Sequence of chain B:
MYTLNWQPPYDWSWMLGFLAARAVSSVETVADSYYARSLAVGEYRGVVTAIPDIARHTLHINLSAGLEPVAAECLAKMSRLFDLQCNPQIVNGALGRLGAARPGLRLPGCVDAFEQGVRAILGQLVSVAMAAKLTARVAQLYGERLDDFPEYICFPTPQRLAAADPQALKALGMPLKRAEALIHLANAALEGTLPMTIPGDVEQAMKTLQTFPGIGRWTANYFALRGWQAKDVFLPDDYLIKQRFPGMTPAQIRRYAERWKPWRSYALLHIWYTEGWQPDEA

Contacts between the two chains:
Residue L4 in chain B is in contact with residue A72 in chain A (closest heavy-atom distance 4.1 Å).
Residue A189 in chain B interacts with residue P199 in chain A (closest heavy-atom distance 4.5 Å).
Residue G192 in chain B interacts with residue G192 in chain A (closest heavy-atom distance 4.6 Å).
Residue V70 in chain B interacts with residue Q85 in chain A (closest heavy-atom distance 4.1 Å).
Residue A189 in chain B interacts with residue G200 in chain A (closest heavy-atom distance 3.9 Å).
Residue M196 in chain B contacts residue T197 in chain A (closest heavy-atom distance 3.6 Å).
Residue E73 in chain B interacts with residue R80 in chain A (closest heavy-atom distance 3.0 Å).
Residue A205 in chain B is in contact with residue E191 in chain A (closest heavy-atom distance 3.9 Å).
Residue Q159 in chain B interacts with residue G200 in chain A (closest heavy-atom distance 4.2 Å).
Residue T197 in chain B interacts with residue M196 in chain A (closest heavy-atom distance 3.4 Å).
Residue E191 in chain B contacts residue Q204 in chain A (closest heavy-atom distance 2.6 Å).
Residue P69 in chain B contacts residue L84 in chain A (closest heavy-atom distance 4.3 Å).
Residue G192 in chain B is in contact with residue P199 in chain A (closest heavy-atom distance 3.9 Å).
Residue D201 in chain B interacts with residue L190 in chain A (closest heavy-atom distance 2.8 Å).
Residue Q85 in chain B interacts with residue P69 in chain A (closest heavy-atom distance 3.2 Å).
Residue A76 in chain B contacts residue A72 in chain A (closest heavy-atom distance 3.5 Å).
Residue A76 in chain B is in contact with residue A76 in chain A (closest heavy-atom distance 3.6 Å).
Residue P199 in chain B is in contact with residue G192 in chain A (closest heavy-atom distance 3.9 Å).
Residue E73 in chain B contacts residue A76 in chain A (closest heavy-atom distance 4.1 Å).
Residue L75 in chain B contacts residue L75 in chain A (closest heavy-atom distance 4.7 Å).
Residue P199 in chain B interacts with residue E191 in chain A (closest heavy-atom distance 4.4 Å).
Residue G192 in chain B is in contact with residue P195 in chain A (closest heavy-atom distance 3.3 Å).
Residue G200 in chain B is in contact with residue Q159 in chain A (closest heavy-atom distance 4.1 Å).
Residue L84 in chain B contacts residue P69 in chain A (closest heavy-atom distance 3.9 Å).
Residue Q85 in chain B contacts residue Y44 in chain A (closest heavy-atom distance 2.8 Å).
Residue E191 in chain B contacts residue P199 in chain A (closest heavy-atom distance 4.2 Å).
Residue T3 in chain B is in contact with residue Y2 in chain A (closest heavy-atom distance 4.3 Å).
Residue L190 in chain B contacts residue P199 in chain A (closest heavy-atom distance 3.7 Å).
Residue P69 in chain B is in contact with residue Q85 in chain A (closest heavy-atom distance 3.3 Å).
Residue P199 in chain B contacts residue A189 in chain A (closest heavy-atom distance 4.4 Å).
Residue Q85 in chain B is in contact with residue V70 in chain A (closest heavy-atom distance 3.8 Å).
Residue A72 in chain B contacts residue S79 in chain A (closest heavy-atom distance 3.5 Å).
Residue A72 in chain B is in contact with residue A76 in chain A (closest heavy-atom distance 3.5 Å).
Residue Y2 in chain B interacts with residue T3 in chain A (closest heavy-atom distance 4.3 Å).
Residue Y44 in chain B interacts with residue Q85 in chain A (closest heavy-atom distance 2.7 Å).
Residue L190 in chain B is in contact with residue G200 in chain A (closest heavy-atom distance 3.3 Å).
Residue G192 in chain B interacts with residue T193 in chain A (closest heavy-atom distance 4.5 Å).
Residue T208 in chain B interacts with residue E191 in chain A (closest heavy-atom distance 4.4 Å).
Residue E191 in chain B interacts with residue P195 in chain A (closest heavy-atom distance 4.5 Å).
Residue Q204 in chain B is in contact with residue E191 in chain A (closest heavy-atom distance 4.0 Å).
Residue A72 in chain B is in contact with residue L4 in chain A (closest heavy-atom distance 3.9 Å).
Residue N5 in chain B interacts with residue Y2 in chain A (closest heavy-atom distance 4.5 Å).
Residue P195 in chain B is in contact with residue G192 in chain A (closest heavy-atom distance 3.4 Å).
Residue A72 in chain B interacts with residue L75 in chain A (closest heavy-atom distance 3.5 Å).
Residue W263 in chain B is in contact with residue E43 in chain A (closest heavy-atom distance 4.5 Å).
Residue G200 in chain B is in contact with residue A189 in chain A (closest heavy-atom distance 3.9 Å).
Residue S79 in chain B interacts with residue A72 in chain A (closest heavy-atom distance 3.2 Å).
Residue Y2 in chain B is in contact with residue N5 in chain A (closest heavy-atom distance 4.4 Å).
Residue E73 in chain B interacts with residue S79 in chain A (closest heavy-atom distance 4.6 Å).
Residue S79 in chain B is in contact with residue E73 in chain A (closest heavy-atom distance 4.4 Å).
Residue A76 in chain B contacts residue E73 in chain A (closest heavy-atom distance 3.7 Å).
Residue E191 in chain B contacts residue A205 in chain A (closest heavy-atom distance 3.6 Å).
Residue A72 in chain B interacts with residue A72 in chain A (closest heavy-atom distance 4.0 Å).
Residue L190 in chain B contacts residue D201 in chain A (closest heavy-atom distance 2.8 Å).
Residue R80 in chain B is in contact with residue E73 in chain A (closest heavy-atom distance 2.9 Å).
Residue L75 in chain B interacts with residue A72 in chain A (closest heavy-atom distance 3.6 Å).
Residue E43 in chain B is in contact with residue Q85 in chain A (closest heavy-atom distance 4.6 Å).
Residue G200 in chain B contacts residue L190 in chain A (closest heavy-atom distance 3.4 Å).
Residue P69 in chain B interacts with residue Q7 in chain A (closest heavy-atom distance 4.4 Å).
Residue P199 in chain B interacts with residue L190 in chain A (closest heavy-atom distance 3.7 Å).

Sequence of chain A:
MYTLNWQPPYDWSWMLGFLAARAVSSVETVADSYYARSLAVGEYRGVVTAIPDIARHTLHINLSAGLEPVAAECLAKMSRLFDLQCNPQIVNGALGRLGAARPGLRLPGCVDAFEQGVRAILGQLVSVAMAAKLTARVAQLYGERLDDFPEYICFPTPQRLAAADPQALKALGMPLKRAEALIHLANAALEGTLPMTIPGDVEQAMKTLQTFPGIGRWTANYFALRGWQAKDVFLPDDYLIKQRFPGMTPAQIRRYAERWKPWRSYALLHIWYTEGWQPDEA

These two protein chains interact to form a complex.